Residue-level contacts at the interface:
Residue S281 in chain A interacts with residue A32 in chain B (closest heavy-atom distance 4.1 Å).
Residue N260 in chain A is in contact with residue N25 in chain B (closest heavy-atom distance 4.1 Å).
Residue S326 in chain A interacts with residue G36 in chain B (closest heavy-atom distance 3.6 Å).
Residue N322 in chain A interacts with residue D63 in chain B (closest heavy-atom distance 3.0 Å).
Residue L327 in chain A is in contact with residue G36 in chain B (closest heavy-atom distance 3.7 Å).
Residue S326 in chain A contacts residue Y35 in chain B (closest heavy-atom distance 3.0 Å).
Residue L84 in chain A contacts residue L51 in chain B (closest heavy-atom distance 4.1 Å).
Residue S281 in chain A interacts with residue Q28 in chain B (closest heavy-atom distance 2.8 Å).
Residue S326 in chain A interacts with residue D39 in chain B (closest heavy-atom distance 2.7 Å).
Residue R80 in chain A interacts with residue N52 in chain B (closest heavy-atom distance 3.6 Å).
Residue Y283 in chain A contacts residue D33 in chain B (closest heavy-atom distance 2.3 Å).
Residue S324 in chain A contacts residue D62 in chain B (closest heavy-atom distance 2.8 Å).
Residue Y259 in chain A contacts residue N25 in chain B (closest heavy-atom distance 2.8 Å).
Residue K54 in chain A interacts with residue P55 in chain B (closest heavy-atom distance 4.0 Å).
Residue H280 in chain A interacts with residue P29 in chain B (closest heavy-atom distance 4.2 Å).
Residue R9 in chain A contacts residue Y35 in chain B (closest heavy-atom distance 3.6 Å).
Residue E56 in chain A interacts with residue N52 in chain B (closest heavy-atom distance 4.1 Å).
Residue L327 in chain A contacts residue D39 in chain B (closest heavy-atom distance 4.0 Å).
Residue P34 in chain A contacts residue D39 in chain B (closest heavy-atom distance 4.1 Å).
Residue N322 in chain A contacts residue D62 in chain B (closest heavy-atom distance 3.7 Å).
Residue K82 in chain A is in contact with residue L51 in chain B (closest heavy-atom distance 2.8 Å).
Residue K82 in chain A is in contact with residue N52 in chain B (closest heavy-atom distance 3.0 Å).
Residue R9 in chain A interacts with residue D39 in chain B (closest heavy-atom distance 3.0 Å).
Residue P10 in chain A is in contact with residue D62 in chain B (closest heavy-atom distance 3.5 Å).
Residue L300 in chain A contacts residue E31 in chain B (closest heavy-atom distance 3.8 Å).
Residue N260 in chain A interacts with residue S24 in chain B (closest heavy-atom distance 4.1 Å).
Residue R9 in chain A contacts residue D62 in chain B (closest heavy-atom distance 3.6 Å).
Residue R9 in chain A contacts residue S58 in chain B (closest heavy-atom distance 3.1 Å).
Residue N260 in chain A interacts with residue Q28 in chain B (closest heavy-atom distance 3.9 Å).
Residue N260 in chain A contacts residue L26 in chain B (closest heavy-atom distance 3.9 Å).
Residue S55 in chain A is in contact with residue L51 in chain B (closest heavy-atom distance 4.0 Å).
Residue L300 in chain A interacts with residue V64 in chain B (closest heavy-atom distance 4.4 Å).
Residue P34 in chain A is in contact with residue T50 in chain B (closest heavy-atom distance 3.4 Å).
Residue L186 in chain A is in contact with residue D12 in chain B (closest heavy-atom distance 3.8 Å).
Residue Y259 in chain A interacts with residue L26 in chain B (closest heavy-atom distance 3.3 Å).
Residue L327 in chain A contacts residue P40 in chain B (closest heavy-atom distance 3.4 Å).
Residue F85 in chain A is in contact with residue W42 in chain B (closest heavy-atom distance 4.4 Å).
Residue A323 in chain A is in contact with residue D62 in chain B (closest heavy-atom distance 3.4 Å).
Residue G321 in chain A is in contact with residue D63 in chain B (closest heavy-atom distance 3.4 Å).
Residue Y259 in chain A interacts with residue C27 in chain B (closest heavy-atom distance 3.2 Å).
Residue Y283 in chain A contacts residue C27 in chain B (closest heavy-atom distance 4.2 Å).
Residue F244 in chain A contacts residue P13 in chain B (closest heavy-atom distance 3.9 Å).
Residue K54 in chain A interacts with residue L51 in chain B (closest heavy-atom distance 3.4 Å).
Residue F244 in chain A interacts with residue D12 in chain B (closest heavy-atom distance 3.9 Å).
Residue F85 in chain A contacts residue P40 in chain B (closest heavy-atom distance 4.0 Å).
Residue Y259 in chain A interacts with residue P13 in chain B (closest heavy-atom distance 3.9 Å).
Residue L300 in chain A interacts with residue A32 in chain B (closest heavy-atom distance 3.5 Å).
Residue L300 in chain A interacts with residue M65 in chain B (closest heavy-atom distance 4.1 Å).
Residue S281 in chain A contacts residue C27 in chain B (closest heavy-atom distance 3.5 Å).
Residue T35 in chain A contacts residue D39 in chain B (closest heavy-atom distance 3.8 Å).
Residue S324 in chain A is in contact with residue V64 in chain B (closest heavy-atom distance 3.6 Å).
Residue A299 in chain A contacts residue A32 in chain B (closest heavy-atom distance 3.1 Å).
Residue L186 in chain A contacts residue W42 in chain B (closest heavy-atom distance 4.3 Å).
Residue Y283 in chain A is in contact with residue A32 in chain B (closest heavy-atom distance 3.5 Å).
Residue P34 in chain A is in contact with residue P55 in chain B (closest heavy-atom distance 3.7 Å).
Residue K54 in chain A contacts residue T50 in chain B (closest heavy-atom distance 3.6 Å).
Residue F242 in chain A interacts with residue N25 in chain B (closest heavy-atom distance 3.9 Å).
Residue Y283 in chain A is in contact with residue G36 in chain B (closest heavy-atom distance 3.5 Å).
Residue S324 in chain A contacts residue Y35 in chain B (closest heavy-atom distance 3.8 Å).
Residue H280 in chain A contacts residue Q28 in chain B (closest heavy-atom distance 3.2 Å).

Sequence of chain B:
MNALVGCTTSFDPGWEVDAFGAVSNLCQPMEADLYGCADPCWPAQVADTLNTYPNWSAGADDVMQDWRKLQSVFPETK

Sequence of chain A:
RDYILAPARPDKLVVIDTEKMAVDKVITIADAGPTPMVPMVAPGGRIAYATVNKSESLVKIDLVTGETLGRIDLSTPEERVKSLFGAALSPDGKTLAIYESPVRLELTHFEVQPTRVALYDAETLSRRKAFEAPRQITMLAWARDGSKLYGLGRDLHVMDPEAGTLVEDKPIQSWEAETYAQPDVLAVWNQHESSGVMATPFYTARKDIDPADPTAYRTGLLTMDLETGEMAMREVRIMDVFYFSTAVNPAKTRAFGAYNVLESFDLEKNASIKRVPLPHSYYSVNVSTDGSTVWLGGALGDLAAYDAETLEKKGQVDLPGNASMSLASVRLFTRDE

These two protein chains interact to form a complex.